Sequence of protein 1:
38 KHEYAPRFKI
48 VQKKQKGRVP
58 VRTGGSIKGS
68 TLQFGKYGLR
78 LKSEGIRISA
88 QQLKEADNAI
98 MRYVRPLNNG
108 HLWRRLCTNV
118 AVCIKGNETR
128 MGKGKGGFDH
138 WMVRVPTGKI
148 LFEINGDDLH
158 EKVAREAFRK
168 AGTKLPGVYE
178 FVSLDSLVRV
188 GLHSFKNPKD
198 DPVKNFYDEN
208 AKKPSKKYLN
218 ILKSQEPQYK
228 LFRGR

Sequence of protein 2:
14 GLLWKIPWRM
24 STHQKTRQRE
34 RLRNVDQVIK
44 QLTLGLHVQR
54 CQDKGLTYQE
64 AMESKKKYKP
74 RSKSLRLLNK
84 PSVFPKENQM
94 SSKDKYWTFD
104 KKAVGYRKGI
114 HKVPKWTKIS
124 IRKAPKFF

The following describes two proteins that form a bound complex.

Interface contacts:
Residue V58 in protein 1 is in contact with residue F102 in protein 2 (closest heavy-atom distance 4.0 Å).
Residue L189 in protein 1 is in contact with residue Y109 in protein 2 (closest heavy-atom distance 4.0 Å).
Residue T60 in protein 1 interacts with residue F102 in protein 2 (closest heavy-atom distance 3.7 Å).
Residue V58 in protein 1 interacts with residue Y109 in protein 2 (closest heavy-atom distance 3.6 Å).
Residue T60 in protein 1 interacts with residue F131 in protein 2 (closest heavy-atom distance 4.0 Å).
Residue G188 in protein 1 is in contact with residue F130 in protein 2 (closest heavy-atom distance 4.1 Å).
Residue R55 in protein 1 contacts residue K104 in protein 2 (closest heavy-atom distance 4.7 Å).
Residue L189 in protein 1 contacts residue G108 in protein 2 (closest heavy-atom distance 4.0 Å).
Residue V58 in protein 1 contacts residue F131 in protein 2 (closest heavy-atom distance 3.5 Å).
Residue E81 in protein 1 contacts residue A106 in protein 2 (closest heavy-atom distance 4.4 Å).
Residue E81 in protein 1 contacts residue V107 in protein 2 (closest heavy-atom distance 3.1 Å).
Residue G62 in protein 1 contacts residue F130 in protein 2 (closest heavy-atom distance 4.7 Å).
Residue T60 in protein 1 is in contact with residue K129 in protein 2 (closest heavy-atom distance 4.9 Å).
Residue K193 in protein 1 interacts with residue F130 in protein 2 (closest heavy-atom distance 4.5 Å).
Residue F192 in protein 1 contacts residue F130 in protein 2 (closest heavy-atom distance 4.1 Å).
Residue G188 in protein 1 interacts with residue F131 in protein 2 (closest heavy-atom distance 3.8 Å).
Residue L189 in protein 1 contacts residue F130 in protein 2 (closest heavy-atom distance 4.8 Å).
Residue E81 in protein 1 contacts residue G108 in protein 2 (closest heavy-atom distance 2.9 Å).
Residue T60 in protein 1 interacts with residue P128 in protein 2 (closest heavy-atom distance 3.6 Å).
Residue T144 in protein 1 is in contact with residue F131 in protein 2 (closest heavy-atom distance 4.4 Å).
Residue R59 in protein 1 is in contact with residue F131 in protein 2 (closest heavy-atom distance 3.1 Å).
Residue E81 in protein 1 interacts with residue Y109 in protein 2 (closest heavy-atom distance 3.4 Å).
Residue T144 in protein 1 interacts with residue Y109 in protein 2 (closest heavy-atom distance 4.8 Å).
Residue G82 in protein 1 contacts residue Y109 in protein 2 (closest heavy-atom distance 2.7 Å).
Residue V187 in protein 1 is in contact with residue F130 in protein 2 (closest heavy-atom distance 3.9 Å).
Residue L189 in protein 1 is in contact with residue F131 in protein 2 (closest heavy-atom distance 4.6 Å).
Residue V187 in protein 1 is in contact with residue F131 in protein 2 (closest heavy-atom distance 3.7 Å).
Residue V58 in protein 1 is in contact with residue K104 in protein 2 (closest heavy-atom distance 3.2 Å).
Residue S191 in protein 1 is in contact with residue F130 in protein 2 (closest heavy-atom distance 3.3 Å).